Sequence of chain A:
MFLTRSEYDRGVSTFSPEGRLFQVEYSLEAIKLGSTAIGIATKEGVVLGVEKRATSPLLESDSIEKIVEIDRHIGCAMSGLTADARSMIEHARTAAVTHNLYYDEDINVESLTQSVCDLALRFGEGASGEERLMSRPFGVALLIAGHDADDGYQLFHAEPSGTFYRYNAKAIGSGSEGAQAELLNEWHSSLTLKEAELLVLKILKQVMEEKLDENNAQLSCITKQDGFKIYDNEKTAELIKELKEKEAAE

These two protein chains interact to form a complex.

Sequence of chain B:
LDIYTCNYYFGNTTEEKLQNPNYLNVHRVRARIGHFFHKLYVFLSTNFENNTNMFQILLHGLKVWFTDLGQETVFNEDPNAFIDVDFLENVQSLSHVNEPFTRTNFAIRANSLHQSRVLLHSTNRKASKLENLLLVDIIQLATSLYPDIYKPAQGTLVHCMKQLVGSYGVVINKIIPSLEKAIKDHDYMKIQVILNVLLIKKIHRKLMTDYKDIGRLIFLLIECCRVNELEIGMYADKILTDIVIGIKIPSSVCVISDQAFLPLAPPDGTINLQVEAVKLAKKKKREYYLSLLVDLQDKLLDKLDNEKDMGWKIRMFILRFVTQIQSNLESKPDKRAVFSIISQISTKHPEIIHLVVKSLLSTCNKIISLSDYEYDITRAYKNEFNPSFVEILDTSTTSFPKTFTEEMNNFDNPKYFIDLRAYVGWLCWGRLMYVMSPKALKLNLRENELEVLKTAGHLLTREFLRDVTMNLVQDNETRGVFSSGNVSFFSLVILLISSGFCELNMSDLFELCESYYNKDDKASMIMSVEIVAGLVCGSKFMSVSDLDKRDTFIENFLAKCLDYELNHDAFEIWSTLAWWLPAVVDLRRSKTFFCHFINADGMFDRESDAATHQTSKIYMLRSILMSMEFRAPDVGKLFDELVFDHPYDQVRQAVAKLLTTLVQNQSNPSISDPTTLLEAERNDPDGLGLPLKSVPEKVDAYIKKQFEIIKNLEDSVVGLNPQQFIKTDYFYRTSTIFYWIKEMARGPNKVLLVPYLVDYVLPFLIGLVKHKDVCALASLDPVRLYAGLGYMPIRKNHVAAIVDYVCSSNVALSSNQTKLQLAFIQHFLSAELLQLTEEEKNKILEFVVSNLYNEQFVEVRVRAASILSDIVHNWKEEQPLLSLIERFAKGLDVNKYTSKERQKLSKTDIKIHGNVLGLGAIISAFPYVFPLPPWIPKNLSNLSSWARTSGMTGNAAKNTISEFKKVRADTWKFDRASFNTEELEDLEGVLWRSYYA

Interface contacts:
Residue H873 in chain B interacts with residue F2 in chain A (closest heavy-atom distance 3.4 Å).
Residue K966 in chain B interacts with residue F22 in chain A (closest heavy-atom distance 3.6 Å).
Residue L991 in chain B contacts residue E25 in chain A (closest heavy-atom distance 4.0 Å).
Residue S994 in chain B interacts with residue T163 in chain A (closest heavy-atom distance 3.0 Å).
Residue S994 in chain B contacts residue E159 in chain A (closest heavy-atom distance 2.6 Å).
Residue S815 in chain B contacts residue E209 in chain A (closest heavy-atom distance 3.2 Å).
Residue Y996 in chain B is in contact with residue R20 in chain A (closest heavy-atom distance 3.6 Å).
Residue S924 in chain B contacts residue F2 in chain A (closest heavy-atom distance 3.4 Å).
Residue K966 in chain B interacts with residue S6 in chain A (closest heavy-atom distance 3.4 Å).
Residue A776 in chain B interacts with residue T55 in chain A (closest heavy-atom distance 3.5 Å).
Residue Y995 in chain B interacts with residue S161 in chain A (closest heavy-atom distance 3.7 Å).
Residue K966 in chain B contacts residue D9 in chain A (closest heavy-atom distance 3.6 Å).
Residue R993 in chain B contacts residue L28 in chain A (closest heavy-atom distance 4.2 Å).
Residue Y928 in chain B interacts with residue R5 in chain A (closest heavy-atom distance 3.0 Å).
Residue L777 in chain B contacts residue S56 in chain A (closest heavy-atom distance 3.6 Å).
Residue Y928 in chain B is in contact with residue T4 in chain A (closest heavy-atom distance 3.6 Å).
Residue L777 in chain B contacts residue T55 in chain A (closest heavy-atom distance 3.9 Å).
Residue V967 in chain B is in contact with residue R5 in chain A (closest heavy-atom distance 4.1 Å).
Residue S869 in chain B interacts with residue F2 in chain A (closest heavy-atom distance 3.5 Å).
Residue E859 in chain B interacts with residue G175 in chain A (closest heavy-atom distance 3.8 Å).
Residue N816 in chain B is in contact with residue E209 in chain A (closest heavy-atom distance 2.8 Å).
Residue S994 in chain B contacts residue Y165 in chain A (closest heavy-atom distance 3.4 Å).
Residue P927 in chain B interacts with residue F2 in chain A (closest heavy-atom distance 3.5 Å).
Residue Y995 in chain B interacts with residue E25 in chain A (closest heavy-atom distance 3.0 Å).
Residue L991 in chain B interacts with residue R20 in chain A (closest heavy-atom distance 3.9 Å).
Residue K965 in chain B contacts residue E18 in chain A (closest heavy-atom distance 3.0 Å).
Residue Q723 in chain B interacts with residue P57 in chain A (closest heavy-atom distance 3.6 Å).
Residue K772 in chain B contacts residue M208 in chain A (closest heavy-atom distance 3.6 Å).
Residue K966 in chain B is in contact with residue Y26 in chain A (closest heavy-atom distance 3.8 Å).
Residue Y995 in chain B is in contact with residue T163 in chain A (closest heavy-atom distance 3.2 Å).
Residue Y996 in chain B is in contact with residue G19 in chain A (closest heavy-atom distance 2.7 Å).
Residue Q817 in chain B interacts with residue E209 in chain A (closest heavy-atom distance 4.1 Å).
Residue D773 in chain B contacts residue M208 in chain A (closest heavy-atom distance 4.1 Å).
Residue Y995 in chain B interacts with residue L28 in chain A (closest heavy-atom distance 3.8 Å).
Residue V858 in chain B interacts with residue G178 in chain A (closest heavy-atom distance 3.8 Å).
Residue D870 in chain B is in contact with residue F2 in chain A (closest heavy-atom distance 3.4 Å).
Residue R993 in chain B is in contact with residue E25 in chain A (closest heavy-atom distance 3.8 Å).
Residue P927 in chain B is in contact with residue T4 in chain A (closest heavy-atom distance 3.8 Å).
Residue Y791 in chain B contacts residue M1 in chain A (closest heavy-atom distance 4.2 Å).
Residue K772 in chain B contacts residue E209 in chain A (closest heavy-atom distance 3.5 Å).
Residue E859 in chain B interacts with residue E177 in chain A (closest heavy-atom distance 3.0 Å).
Residue K966 in chain B contacts residue E18 in chain A (closest heavy-atom distance 3.7 Å).
Residue V858 in chain B interacts with residue A181 in chain A (closest heavy-atom distance 4.3 Å).
Residue D773 in chain B interacts with residue N216 in chain A (closest heavy-atom distance 4.1 Å).
Residue D870 in chain B interacts with residue M1 in chain A (closest heavy-atom distance 2.9 Å).
Residue K966 in chain B interacts with residue R20 in chain A (closest heavy-atom distance 4.2 Å).
Residue L777 in chain B is in contact with residue A54 in chain A (closest heavy-atom distance 3.8 Å).
Residue R993 in chain B is in contact with residue E29 in chain A (closest heavy-atom distance 3.6 Å).
Residue E859 in chain B is in contact with residue G178 in chain A (closest heavy-atom distance 4.2 Å).
Residue Y995 in chain B interacts with residue V24 in chain A (closest heavy-atom distance 3.4 Å).
Residue K772 in chain B contacts residue E210 in chain A (closest heavy-atom distance 4.2 Å).
Residue Y928 in chain B contacts residue L3 in chain A (closest heavy-atom distance 3.4 Å).
Residue S830 in chain B contacts residue M1 in chain A (closest heavy-atom distance 3.7 Å).
Residue H771 in chain B is in contact with residue E210 in chain A (closest heavy-atom distance 3.1 Å).
Residue P722 in chain B interacts with residue E210 in chain A (closest heavy-atom distance 3.7 Å).
Residue D773 in chain B interacts with residue E210 in chain A (closest heavy-atom distance 2.8 Å).
Residue S962 in chain B contacts residue R20 in chain A (closest heavy-atom distance 3.0 Å).
Residue R993 in chain B is in contact with residue Y165 in chain A (closest heavy-atom distance 4.1 Å).
Residue A925 in chain B is in contact with residue F2 in chain A (closest heavy-atom distance 4.0 Å).
Residue S994 in chain B is in contact with residue S161 in chain A (closest heavy-atom distance 3.9 Å).